This data describes a binding interaction between two proteins.

Interface contacts:
Residue N175 in the second protein is in contact with residue Q77 in the first protein (closest heavy-atom distance 2.8 Å).
Residue I220 in the second protein interacts with residue H136 in the first protein (closest heavy-atom distance 4.0 Å).
Residue I220 in the second protein contacts residue I31 in the first protein (closest heavy-atom distance 3.9 Å).
Residue N225 in the second protein is in contact with residue I193 in the first protein (closest heavy-atom distance 3.2 Å).
Residue H36 in the second protein interacts with residue V63 in the first protein (closest heavy-atom distance 3.7 Å).
Residue E263 in the second protein interacts with residue G196 in the first protein (closest heavy-atom distance 2.9 Å).
Residue I220 in the second protein interacts with residue E61 in the first protein (closest heavy-atom distance 3.9 Å).
Residue N213 in the second protein interacts with residue I139 in the first protein (closest heavy-atom distance 3.6 Å).
Residue R247 in the second protein contacts residue N198 in the first protein (closest heavy-atom distance 3.4 Å).
Residue N198 in the second protein contacts residue E190 in the first protein (closest heavy-atom distance 3.4 Å).
Residue E265 in the second protein is in contact with residue R195 in the first protein (closest heavy-atom distance 3.5 Å).
Residue N175 in the second protein interacts with residue Y111 in the first protein (closest heavy-atom distance 3.7 Å).
Residue K176 in the second protein interacts with residue T76 in the first protein (closest heavy-atom distance 3.8 Å).
Residue E263 in the second protein contacts residue R195 in the first protein (closest heavy-atom distance 3.3 Å).
Residue T179 in the second protein contacts residue V63 in the first protein (closest heavy-atom distance 3.9 Å).
Residue F197 in the second protein is in contact with residue E190 in the first protein (closest heavy-atom distance 3.7 Å).
Residue N34 in the second protein interacts with residue N64 in the first protein (closest heavy-atom distance 3.5 Å).
Residue N213 in the second protein contacts residue K140 in the first protein (closest heavy-atom distance 2.8 Å).
Residue K216 in the second protein interacts with residue D138 in the first protein (closest heavy-atom distance 3.2 Å).
Residue R247 in the second protein interacts with residue L197 in the first protein (closest heavy-atom distance 2.9 Å).
Residue N264 in the second protein contacts residue R195 in the first protein (closest heavy-atom distance 3.8 Å).
Residue K232 in the second protein contacts residue E190 in the first protein (closest heavy-atom distance 3.1 Å).
Residue L182 in the second protein interacts with residue V63 in the first protein (closest heavy-atom distance 3.8 Å).
Residue P230 in the second protein interacts with residue R192 in the first protein (closest heavy-atom distance 3.1 Å).
Residue Y215 in the second protein is in contact with residue F191 in the first protein (closest heavy-atom distance 3.6 Å).
Residue H36 in the second protein contacts residue N64 in the first protein (closest heavy-atom distance 2.8 Å).
Residue Q44 in the second protein contacts residue R192 in the first protein (closest heavy-atom distance 3.5 Å).
Residue F40 in the second protein interacts with residue F191 in the first protein (closest heavy-atom distance 4.0 Å).
Residue R183 in the second protein is in contact with residue D74 in the first protein (closest heavy-atom distance 3.2 Å).
Residue F197 in the second protein interacts with residue N189 in the first protein (closest heavy-atom distance 3.6 Å).
Residue N229 in the second protein is in contact with residue R192 in the first protein (closest heavy-atom distance 3.3 Å).
Residue C246 in the second protein contacts residue I193 in the first protein (closest heavy-atom distance 3.2 Å).
Residue S217 in the second protein interacts with residue I139 in the first protein (closest heavy-atom distance 3.9 Å).
Residue P180 in the second protein contacts residue Q77 in the first protein (closest heavy-atom distance 3.7 Å).
Residue R183 in the second protein interacts with residue T62 in the first protein (closest heavy-atom distance 3.8 Å).
Residue Q212 in the second protein contacts residue K140 in the first protein (closest heavy-atom distance 3.6 Å).
Residue P251 in the second protein contacts residue Y36 in the first protein (closest heavy-atom distance 3.5 Å).
Residue K216 in the second protein interacts with residue I31 in the first protein (closest heavy-atom distance 3.9 Å).
Residue T42 in the second protein is in contact with residue F191 in the first protein (closest heavy-atom distance 3.9 Å).
Residue Q212 in the second protein contacts residue D138 in the first protein (closest heavy-atom distance 3.5 Å).
Residue F219 in the second protein contacts residue I193 in the first protein (closest heavy-atom distance 3.9 Å).
Residue N174 in the second protein contacts residue Y111 in the first protein (closest heavy-atom distance 4.0 Å).
Residue F197 in the second protein contacts residue F191 in the first protein (closest heavy-atom distance 4.0 Å).
Residue S205 in the second protein interacts with residue K140 in the first protein (closest heavy-atom distance 3.8 Å).
Residue K216 in the second protein interacts with residue I139 in the first protein (closest heavy-atom distance 3.5 Å).
Residue F219 in the second protein is in contact with residue I31 in the first protein (closest heavy-atom distance 3.2 Å).
Residue S35 in the second protein is in contact with residue N64 in the first protein (closest heavy-atom distance 3.7 Å).
Residue N175 in the second protein contacts residue T76 in the first protein (closest heavy-atom distance 3.6 Å).
Residue S209 in the second protein interacts with residue K140 in the first protein (closest heavy-atom distance 3.5 Å).
Residue A253 in the second protein contacts residue N64 in the first protein (closest heavy-atom distance 3.6 Å).
Residue G248 in the second protein is in contact with residue N198 in the first protein (closest heavy-atom distance 3.8 Å).
Residue G249 in the second protein interacts with residue Y36 in the first protein (closest heavy-atom distance 3.6 Å).
Residue F219 in the second protein contacts residue N198 in the first protein (closest heavy-atom distance 3.8 Å).
Residue N227 in the second protein contacts residue I193 in the first protein (closest heavy-atom distance 3.5 Å).
Residue K232 in the second protein is in contact with residue R192 in the first protein (closest heavy-atom distance 3.4 Å).
Residue G249 in the second protein contacts residue T34 in the first protein (closest heavy-atom distance 2.7 Å).
Residue N175 in the second protein is in contact with residue F60 in the first protein (closest heavy-atom distance 4.0 Å).
Residue R247 in the second protein contacts residue N199 in the first protein (closest heavy-atom distance 3.2 Å).
Residue K221 in the second protein is in contact with residue E61 in the first protein (closest heavy-atom distance 3.4 Å).
Residue C246 in the second protein contacts residue P194 in the first protein (closest heavy-atom distance 3.7 Å).

Sequence of the first protein:
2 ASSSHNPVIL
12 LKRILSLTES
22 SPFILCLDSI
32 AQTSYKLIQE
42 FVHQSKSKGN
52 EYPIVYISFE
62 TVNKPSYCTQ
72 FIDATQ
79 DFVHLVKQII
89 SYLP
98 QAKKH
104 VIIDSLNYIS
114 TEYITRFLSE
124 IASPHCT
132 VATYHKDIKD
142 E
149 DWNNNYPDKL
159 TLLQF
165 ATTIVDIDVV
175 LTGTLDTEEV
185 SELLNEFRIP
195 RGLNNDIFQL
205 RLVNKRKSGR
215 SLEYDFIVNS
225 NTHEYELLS

Sequence of the second protein:
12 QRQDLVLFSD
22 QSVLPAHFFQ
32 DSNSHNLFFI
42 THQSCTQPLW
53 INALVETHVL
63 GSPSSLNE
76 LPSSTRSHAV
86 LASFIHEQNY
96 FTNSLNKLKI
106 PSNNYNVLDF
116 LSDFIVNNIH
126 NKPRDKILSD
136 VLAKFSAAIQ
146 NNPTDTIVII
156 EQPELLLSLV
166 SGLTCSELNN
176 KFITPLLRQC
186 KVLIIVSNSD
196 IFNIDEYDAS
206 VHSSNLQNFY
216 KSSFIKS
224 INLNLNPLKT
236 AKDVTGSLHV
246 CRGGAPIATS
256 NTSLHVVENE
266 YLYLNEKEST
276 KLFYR